Sequence of protein 2:
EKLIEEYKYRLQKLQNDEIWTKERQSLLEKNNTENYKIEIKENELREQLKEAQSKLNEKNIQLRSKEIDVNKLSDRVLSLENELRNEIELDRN

This data describes a binding interaction between two proteins.

Residue-level contacts at the interface:
Residue Y45 in protein 1 is in contact with residue K46 in protein 2 (closest heavy-atom distance 3.6 Å).
Residue V88 in protein 1 interacts with residue V88 in protein 2 (closest heavy-atom distance 3.8 Å).
Residue E31 in protein 1 contacts residue R32 in protein 2 (closest heavy-atom distance 3.5 Å).
Residue I11 in protein 1 contacts residue Y14 in protein 2 (closest heavy-atom distance 3.6 Å).
Residue R57 in protein 1 is in contact with residue E52 in protein 2 (closest heavy-atom distance 3.1 Å).
Residue L21 in protein 1 contacts residue L21 in protein 2 (closest heavy-atom distance 3.8 Å).
Residue R57 in protein 1 interacts with residue L56 in protein 2 (closest heavy-atom distance 3.8 Å).
Residue L91 in protein 1 interacts with residue V88 in protein 2 (closest heavy-atom distance 3.6 Å).
Residue L56 in protein 1 contacts residue N53 in protein 2 (closest heavy-atom distance 3.5 Å).
Residue L84 in protein 1 is in contact with residue L84 in protein 2 (closest heavy-atom distance 3.8 Å).
Residue Y14 in protein 1 interacts with residue K15 in protein 2 (closest heavy-atom distance 3.8 Å).
Residue Q73 in protein 1 contacts residue L74 in protein 2 (closest heavy-atom distance 3.5 Å).
Residue L91 in protein 1 is in contact with residue L95 in protein 2 (closest heavy-atom distance 3.7 Å).
Residue E25 in protein 1 is in contact with residue L21 in protein 2 (closest heavy-atom distance 3.6 Å).
Residue K15 in protein 1 contacts residue Y14 in protein 2 (closest heavy-atom distance 3.7 Å).
Residue N71 in protein 1 interacts with residue K70 in protein 2 (closest heavy-atom distance 3.4 Å).
Residue K46 in protein 1 is in contact with residue Y45 in protein 2 (closest heavy-atom distance 3.6 Å).
Residue L60 in protein 1 is in contact with residue L60 in protein 2 (closest heavy-atom distance 3.8 Å).
Residue Y14 in protein 1 interacts with residue Y14 in protein 2 (closest heavy-atom distance 3.6 Å).
Residue N53 in protein 1 is in contact with residue L56 in protein 2 (closest heavy-atom distance 3.4 Å).
Residue R17 in protein 1 is in contact with residue L18 in protein 2 (closest heavy-atom distance 3.8 Å).
Residue L67 in protein 1 interacts with residue L67 in protein 2 (closest heavy-atom distance 3.6 Å).
Residue K77 in protein 1 is in contact with residue L74 in protein 2 (closest heavy-atom distance 2.9 Å).
Residue L18 in protein 1 contacts residue L18 in protein 2 (closest heavy-atom distance 3.8 Å).
Residue L102 in protein 1 contacts residue L102 in protein 2 (closest heavy-atom distance 3.8 Å).
Residue K77 in protein 1 is in contact with residue V81 in protein 2 (closest heavy-atom distance 3.7 Å).
Residue L18 in protein 1 contacts residue L21 in protein 2 (closest heavy-atom distance 3.7 Å).
Residue L56 in protein 1 interacts with residue L60 in protein 2 (closest heavy-atom distance 3.8 Å).
Residue E31 in protein 1 is in contact with residue W28 in protein 2 (closest heavy-atom distance 3.2 Å).
Residue R32 in protein 1 is in contact with residue W28 in protein 2 (closest heavy-atom distance 3.4 Å).
Residue K66 in protein 1 interacts with residue L67 in protein 2 (closest heavy-atom distance 3.7 Å).
Residue W28 in protein 1 is in contact with residue W28 in protein 2 (closest heavy-atom distance 3.3 Å).
Residue K70 in protein 1 interacts with residue K70 in protein 2 (closest heavy-atom distance 3.4 Å).
Residue L10 in protein 1 is in contact with residue I11 in protein 2 (closest heavy-atom distance 3.8 Å).
Residue N53 in protein 1 interacts with residue N53 in protein 2 (closest heavy-atom distance 2.8 Å).
Residue V88 in protein 1 is in contact with residue L91 in protein 2 (closest heavy-atom distance 3.6 Å).
Residue L18 in protein 1 is in contact with residue Y14 in protein 2 (closest heavy-atom distance 3.5 Å).
Residue L18 in protein 1 is in contact with residue R17 in protein 2 (closest heavy-atom distance 3.8 Å).
Residue E78 in protein 1 contacts residue K77 in protein 2 (closest heavy-atom distance 3.4 Å).
Residue K77 in protein 1 interacts with residue E78 in protein 2 (closest heavy-atom distance 3.5 Å).
Residue L67 in protein 1 contacts residue K66 in protein 2 (closest heavy-atom distance 3.8 Å).
Residue L95 in protein 1 interacts with residue E94 in protein 2 (closest heavy-atom distance 3.8 Å).
Residue W28 in protein 1 contacts residue E25 in protein 2 (closest heavy-atom distance 3.6 Å).
Residue E52 in protein 1 interacts with residue R57 in protein 2 (closest heavy-atom distance 2.8 Å).
Residue L60 in protein 1 contacts residue Q59 in protein 2 (closest heavy-atom distance 3.5 Å).
Residue E101 in protein 1 is in contact with residue L102 in protein 2 (closest heavy-atom distance 3.7 Å).
Residue L21 in protein 1 contacts residue E25 in protein 2 (closest heavy-atom distance 3.5 Å).
Residue L74 in protein 1 contacts residue L74 in protein 2 (closest heavy-atom distance 3.7 Å).
Residue Q22 in protein 1 is in contact with residue R17 in protein 2 (closest heavy-atom distance 2.8 Å).
Residue L91 in protein 1 contacts residue L91 in protein 2 (closest heavy-atom distance 3.8 Å).
Residue N53 in protein 1 interacts with residue E52 in protein 2 (closest heavy-atom distance 3.1 Å).
Residue Q59 in protein 1 is in contact with residue L60 in protein 2 (closest heavy-atom distance 3.5 Å).
Residue L67 in protein 1 interacts with residue K70 in protein 2 (closest heavy-atom distance 3.1 Å).
Residue L84 in protein 1 interacts with residue V81 in protein 2 (closest heavy-atom distance 3.6 Å).
Residue E52 in protein 1 is in contact with residue N53 in protein 2 (closest heavy-atom distance 3.7 Å).
Residue L95 in protein 1 is in contact with residue L95 in protein 2 (closest heavy-atom distance 3.8 Å).
Residue L102 in protein 1 contacts residue E101 in protein 2 (closest heavy-atom distance 3.7 Å).
Residue E92 in protein 1 contacts residue R87 in protein 2 (closest heavy-atom distance 3.3 Å).
Residue T42 in protein 1 contacts residue K46 in protein 2 (closest heavy-atom distance 3.8 Å).
Residue K70 in protein 1 is in contact with residue N71 in protein 2 (closest heavy-atom distance 3.4 Å).

Sequence of protein 1:
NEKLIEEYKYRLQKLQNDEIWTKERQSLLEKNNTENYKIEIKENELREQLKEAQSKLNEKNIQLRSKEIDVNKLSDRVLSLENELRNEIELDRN